Interface contacts:
Residue R31 in the first protein interacts with residue A5 in the second protein (closest heavy-atom distance 4.1 Å).
Residue R31 in the first protein contacts residue P6 in the second protein (closest heavy-atom distance 4.8 Å).
Residue R31 in the first protein interacts with residue E4 in the second protein (closest heavy-atom distance 3.4 Å).

Sequence of the second protein:
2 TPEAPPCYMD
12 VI

These two protein chains interact to form a complex.

Sequence of the first protein:
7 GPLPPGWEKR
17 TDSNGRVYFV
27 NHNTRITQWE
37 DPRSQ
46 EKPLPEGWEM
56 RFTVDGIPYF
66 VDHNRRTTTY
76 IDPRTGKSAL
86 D